Sequence of protein 2:
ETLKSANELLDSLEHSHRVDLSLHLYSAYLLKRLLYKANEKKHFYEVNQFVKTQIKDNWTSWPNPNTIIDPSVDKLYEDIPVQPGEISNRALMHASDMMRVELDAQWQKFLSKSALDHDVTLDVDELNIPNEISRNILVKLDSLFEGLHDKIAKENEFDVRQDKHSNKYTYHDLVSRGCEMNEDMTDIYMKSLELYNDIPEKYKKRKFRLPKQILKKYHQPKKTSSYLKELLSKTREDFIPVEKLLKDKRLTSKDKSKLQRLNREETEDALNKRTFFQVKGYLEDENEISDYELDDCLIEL

Residue-level contacts at the interface:
Residue D184 in protein 2 contacts residue L78 in protein 1 (closest heavy-atom distance 3.3 Å).
Residue E243 in protein 2 contacts residue W105 in protein 1 (closest heavy-atom distance 3.3 Å).
Residue L66 in protein 2 interacts with residue P38 in protein 1 (closest heavy-atom distance 3.4 Å).
Residue H59 in protein 2 is in contact with residue C9 in protein 1 (closest heavy-atom distance 3.1 Å).
Residue I103 in protein 2 contacts residue Q77 in protein 1 (closest heavy-atom distance 3.4 Å).
Residue Y229 in protein 2 contacts residue S94 in protein 1 (closest heavy-atom distance 2.9 Å).
Residue K251 in protein 2 interacts with residue N61 in protein 1 (closest heavy-atom distance 3.2 Å).
Residue W94 in protein 2 contacts residue K30 in protein 1 (closest heavy-atom distance 3.3 Å).
Residue Y64 in protein 2 interacts with residue E92 in protein 1 (closest heavy-atom distance 3.4 Å).
Residue P98 in protein 2 is in contact with residue I87 in protein 1 (closest heavy-atom distance 3.3 Å).
Residue E254 in protein 2 interacts with residue D52 in protein 1 (closest heavy-atom distance 2.9 Å).
Residue A133 in protein 2 is in contact with residue Q77 in protein 1 (closest heavy-atom distance 3.3 Å).
Residue S57 in protein 2 contacts residue L68 in protein 1 (closest heavy-atom distance 3.3 Å).
Residue R53 in protein 2 contacts residue V21 in protein 1 (closest heavy-atom distance 3.2 Å).
Residue P98 in protein 2 is in contact with residue N88 in protein 1 (closest heavy-atom distance 2.8 Å).
Residue K151 in protein 2 interacts with residue D65 in protein 1 (closest heavy-atom distance 2.7 Å).
Residue W97 in protein 2 is in contact with residue F90 in protein 1 (closest heavy-atom distance 3.2 Å).
Residue I104 in protein 2 interacts with residue Y73 in protein 1 (closest heavy-atom distance 3.0 Å).
Residue E188 in protein 2 contacts residue Y83 in protein 1 (closest heavy-atom distance 3.2 Å).
Residue H191 in protein 2 interacts with residue H85 in protein 1 (closest heavy-atom distance 3.4 Å).
Residue I129 in protein 2 interacts with residue N81 in protein 1 (closest heavy-atom distance 3.4 Å).
Residue S156 in protein 2 contacts residue C129 in protein 1 (closest heavy-atom distance 2.9 Å).
Residue Y231 in protein 2 contacts residue T97 in protein 1 (closest heavy-atom distance 3.1 Å).
Residue H52 in protein 2 is in contact with residue F39 in protein 1 (closest heavy-atom distance 3.4 Å).
Residue R53 in protein 2 contacts residue S10 in protein 1 (closest heavy-atom distance 3.1 Å).
Residue H160 in protein 2 is in contact with residue K126 in protein 1 (closest heavy-atom distance 3.2 Å).
Residue Q89 in protein 2 is in contact with residue K30 in protein 1 (closest heavy-atom distance 3.3 Å).
Residue D184 in protein 2 interacts with residue Y83 in protein 1 (closest heavy-atom distance 2.8 Å).
Residue T95 in protein 2 contacts residue Y6 in protein 1 (closest heavy-atom distance 2.6 Å).
Residue D165 in protein 2 interacts with residue I132 in protein 1 (closest heavy-atom distance 3.0 Å).
Residue W94 in protein 2 contacts residue V5 in protein 1 (closest heavy-atom distance 3.2 Å).
Residue K67 in protein 2 is in contact with residue E92 in protein 1 (closest heavy-atom distance 2.9 Å).
Residue W97 in protein 2 is in contact with residue Y6 in protein 1 (closest heavy-atom distance 2.9 Å).
Residue Y256 in protein 2 interacts with residue I96 in protein 1 (closest heavy-atom distance 3.3 Å).
Residue P98 in protein 2 interacts with residue L86 in protein 1 (closest heavy-atom distance 3.2 Å).
Residue S96 in protein 2 is in contact with residue F90 in protein 1 (closest heavy-atom distance 3.2 Å).
Residue T102 in protein 2 contacts residue E7 in protein 1 (closest heavy-atom distance 2.8 Å).
Residue T230 in protein 2 interacts with residue S94 in protein 1 (closest heavy-atom distance 3.2 Å).
Residue W94 in protein 2 interacts with residue N4 in protein 1 (closest heavy-atom distance 3.2 Å).
Residue N178 in protein 2 interacts with residue Y109 in protein 1 (closest heavy-atom distance 3.2 Å).
Residue W97 in protein 2 contacts residue D91 in protein 1 (closest heavy-atom distance 3.0 Å).
Residue T230 in protein 2 interacts with residue D91 in protein 1 (closest heavy-atom distance 3.3 Å).
Residue Y229 in protein 2 is in contact with residue A89 in protein 1 (closest heavy-atom distance 2.7 Å).
Residue K182 in protein 2 contacts residue Y109 in protein 1 (closest heavy-atom distance 3.2 Å).
Residue T163 in protein 2 is in contact with residue K134 in protein 1 (closest heavy-atom distance 3.0 Å).
Residue I104 in protein 2 is in contact with residue E7 in protein 1 (closest heavy-atom distance 3.4 Å).
Residue S138 in protein 2 contacts residue Y74 in protein 1 (closest heavy-atom distance 3.3 Å).
Residue E49 in protein 2 contacts residue V20 in protein 1 (closest heavy-atom distance 2.9 Å).
Residue T95 in protein 2 is in contact with residue E92 in protein 1 (closest heavy-atom distance 2.9 Å).
Residue S96 in protein 2 is in contact with residue N88 in protein 1 (closest heavy-atom distance 2.3 Å).
Residue I104 in protein 2 interacts with residue Y6 in protein 1 (closest heavy-atom distance 3.3 Å).
Residue E144 in protein 2 is in contact with residue D67 in protein 1 (closest heavy-atom distance 3.2 Å).
Residue Y229 in protein 2 interacts with residue D91 in protein 1 (closest heavy-atom distance 2.8 Å).
Residue E128 in protein 2 interacts with residue Q77 in protein 1 (closest heavy-atom distance 3.1 Å).
Residue V162 in protein 2 is in contact with residue E130 in protein 1 (closest heavy-atom distance 3.3 Å).
Residue E243 in protein 2 is in contact with residue K104 in protein 1 (closest heavy-atom distance 2.8 Å).
Residue F268 in protein 2 is in contact with residue P36 in protein 1 (closest heavy-atom distance 3.2 Å).
Residue N99 in protein 2 contacts residue N88 in protein 1 (closest heavy-atom distance 2.8 Å).
Residue N93 in protein 2 contacts residue N4 in protein 1 (closest heavy-atom distance 2.6 Å).
Residue Y231 in protein 2 contacts residue T93 in protein 1 (closest heavy-atom distance 3.1 Å).

The following describes two proteins that form a bound complex.

Sequence of protein 1:
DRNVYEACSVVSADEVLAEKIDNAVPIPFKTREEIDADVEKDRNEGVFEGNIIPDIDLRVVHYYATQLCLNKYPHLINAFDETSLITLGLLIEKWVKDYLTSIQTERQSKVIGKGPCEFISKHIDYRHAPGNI